Contacts between the two chains:
Residue Y424 in protein 1 contacts residue N62 in protein 2 (closest heavy-atom distance 4.7 Å).
Residue Y286 in protein 1 contacts residue L24 in protein 2 (closest heavy-atom distance 4.3 Å).
Residue Y218 in protein 1 is in contact with residue L32 in protein 2 (closest heavy-atom distance 3.8 Å).
Residue Y204 in protein 1 interacts with residue P16 in protein 2 (closest heavy-atom distance 3.7 Å).
Residue M220 in protein 1 interacts with residue L30 in protein 2 (closest heavy-atom distance 4.6 Å).
Residue M252 in protein 1 contacts residue Y27 in protein 2 (closest heavy-atom distance 2.9 Å).
Residue D209 in protein 1 interacts with residue S17 in protein 2 (closest heavy-atom distance 2.3 Å).
Residue M256 in protein 1 contacts residue W25 in protein 2 (closest heavy-atom distance 3.6 Å).
Residue T120 in protein 1 interacts with residue P16 in protein 2 (closest heavy-atom distance 3.6 Å).
Residue M220 in protein 1 contacts residue L32 in protein 2 (closest heavy-atom distance 3.7 Å).
Residue Y204 in protein 1 contacts residue A20 in protein 2 (closest heavy-atom distance 3.5 Å).
Residue Y286 in protein 1 interacts with residue I19 in protein 2 (closest heavy-atom distance 3.3 Å).
Residue M256 in protein 1 contacts residue N23 in protein 2 (closest heavy-atom distance 3.3 Å).
Residue P217 in protein 1 is in contact with residue R31 in protein 2 (closest heavy-atom distance 3.6 Å).
Residue N122 in protein 1 is in contact with residue P16 in protein 2 (closest heavy-atom distance 4.0 Å).
Residue T248 in protein 1 interacts with residue Y27 in protein 2 (closest heavy-atom distance 3.7 Å).
Residue Y204 in protein 1 interacts with residue W25 in protein 2 (closest heavy-atom distance 3.8 Å).
Residue V253 in protein 1 is in contact with residue S26 in protein 2 (closest heavy-atom distance 4.1 Å).
Residue M220 in protein 1 is in contact with residue F33 in protein 2 (closest heavy-atom distance 3.9 Å).
Residue S213 in protein 1 is in contact with residue W9 in protein 2 (closest heavy-atom distance 3.6 Å).
Residue S255 in protein 1 is in contact with residue N23 in protein 2 (closest heavy-atom distance 3.1 Å).
Residue L118 in protein 1 is in contact with residue L30 in protein 2 (closest heavy-atom distance 3.2 Å).
Residue N427 in protein 1 contacts residue Y60 in protein 2 (closest heavy-atom distance 4.3 Å).
Residue Y254 in protein 1 is in contact with residue L24 in protein 2 (closest heavy-atom distance 3.8 Å).
Residue L212 in protein 1 is in contact with residue T15 in protein 2 (closest heavy-atom distance 4.1 Å).
Residue M100 in protein 1 is in contact with residue Y27 in protein 2 (closest heavy-atom distance 4.2 Å).
Residue V119 in protein 1 is in contact with residue W25 in protein 2 (closest heavy-atom distance 3.9 Å).
Residue L212 in protein 1 is in contact with residue W9 in protein 2 (closest heavy-atom distance 3.6 Å).
Residue L212 in protein 1 is in contact with residue P16 in protein 2 (closest heavy-atom distance 3.8 Å).
Residue Y254 in protein 1 is in contact with residue S26 in protein 2 (closest heavy-atom distance 4.6 Å).
Residue E219 in protein 1 is in contact with residue L32 in protein 2 (closest heavy-atom distance 4.0 Å).
Residue M220 in protein 1 is in contact with residue Y27 in protein 2 (closest heavy-atom distance 2.7 Å).
Residue Y254 in protein 1 interacts with residue N23 in protein 2 (closest heavy-atom distance 4.3 Å).
Residue D209 in protein 1 contacts residue P16 in protein 2 (closest heavy-atom distance 3.9 Å).
Residue S255 in protein 1 contacts residue W25 in protein 2 (closest heavy-atom distance 4.6 Å).
Residue Y283 in protein 1 is in contact with residue L24 in protein 2 (closest heavy-atom distance 3.6 Å).
Residue L212 in protein 1 interacts with residue R31 in protein 2 (closest heavy-atom distance 3.4 Å).
Residue L279 in protein 1 contacts residue L24 in protein 2 (closest heavy-atom distance 3.9 Å).
Residue Y254 in protein 1 interacts with residue Y27 in protein 2 (closest heavy-atom distance 4.4 Å).
Residue P206 in protein 1 is in contact with residue S17 in protein 2 (closest heavy-atom distance 3.7 Å).
Residue D209 in protein 1 interacts with residue T15 in protein 2 (closest heavy-atom distance 3.4 Å).
Residue P249 in protein 1 is in contact with residue Y27 in protein 2 (closest heavy-atom distance 3.9 Å).
Residue K426 in protein 1 contacts residue Y67 in protein 2 (closest heavy-atom distance 4.0 Å).
Residue M252 in protein 1 is in contact with residue S26 in protein 2 (closest heavy-atom distance 3.8 Å).
Residue Y286 in protein 1 interacts with residue V22 in protein 2 (closest heavy-atom distance 3.8 Å).
Residue V253 in protein 1 interacts with residue W25 in protein 2 (closest heavy-atom distance 3.8 Å).
Residue V253 in protein 1 contacts residue L24 in protein 2 (closest heavy-atom distance 4.1 Å).
Residue Y204 in protein 1 contacts residue S17 in protein 2 (closest heavy-atom distance 2.9 Å).
Residue V119 in protein 1 contacts residue L30 in protein 2 (closest heavy-atom distance 3.7 Å).
Residue P217 in protein 1 contacts residue L32 in protein 2 (closest heavy-atom distance 3.5 Å).
Residue S205 in protein 1 is in contact with residue S17 in protein 2 (closest heavy-atom distance 3.5 Å).
Residue Y283 in protein 1 interacts with residue S26 in protein 2 (closest heavy-atom distance 3.5 Å).
Residue M252 in protein 1 contacts residue W25 in protein 2 (closest heavy-atom distance 4.2 Å).
Residue S121 in protein 1 interacts with residue R31 in protein 2 (closest heavy-atom distance 3.7 Å).
Residue K426 in protein 1 is in contact with residue Y60 in protein 2 (closest heavy-atom distance 2.5 Å).
Residue S250 in protein 1 is in contact with residue I28 in protein 2 (closest heavy-atom distance 3.3 Å).
Residue S250 in protein 1 contacts residue Y27 in protein 2 (closest heavy-atom distance 3.6 Å).
Residue K282 in protein 1 contacts residue L24 in protein 2 (closest heavy-atom distance 3.8 Å).
Residue Y254 in protein 1 contacts residue W25 in protein 2 (closest heavy-atom distance 2.9 Å).
Residue T120 in protein 1 interacts with residue W25 in protein 2 (closest heavy-atom distance 3.6 Å).

Sequence of protein 2:
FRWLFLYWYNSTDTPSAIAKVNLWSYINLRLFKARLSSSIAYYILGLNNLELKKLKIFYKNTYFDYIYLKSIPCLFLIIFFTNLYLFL

This data describes a binding interaction between two proteins.

Sequence of protein 1:
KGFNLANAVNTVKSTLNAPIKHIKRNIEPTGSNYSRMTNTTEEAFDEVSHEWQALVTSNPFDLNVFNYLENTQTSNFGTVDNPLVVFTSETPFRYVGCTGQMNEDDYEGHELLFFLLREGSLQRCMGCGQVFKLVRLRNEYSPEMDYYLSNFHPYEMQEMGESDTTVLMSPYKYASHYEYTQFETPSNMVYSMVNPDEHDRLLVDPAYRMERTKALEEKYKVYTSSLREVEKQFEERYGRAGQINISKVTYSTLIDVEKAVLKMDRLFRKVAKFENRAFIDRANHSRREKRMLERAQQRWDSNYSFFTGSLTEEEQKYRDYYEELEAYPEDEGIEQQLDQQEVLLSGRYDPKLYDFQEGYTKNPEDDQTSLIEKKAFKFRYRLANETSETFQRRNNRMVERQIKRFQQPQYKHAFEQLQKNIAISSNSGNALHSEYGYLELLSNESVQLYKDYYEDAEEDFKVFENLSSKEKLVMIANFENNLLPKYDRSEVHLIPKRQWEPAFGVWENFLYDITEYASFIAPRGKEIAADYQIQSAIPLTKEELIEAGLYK